The following describes two proteins that form a bound complex.

Contacts between the two chains:
Residue N214 in the first protein interacts with residue Y219 in the second protein (closest heavy-atom distance 2.9 Å).
Residue N214 in the first protein contacts residue R218 in the second protein (closest heavy-atom distance 2.8 Å).
Residue P413 in the first protein interacts with residue F370 in the second protein (closest heavy-atom distance 2.8 Å).
Residue N135 in the first protein is in contact with residue L311 in the second protein (closest heavy-atom distance 2.9 Å).
Residue N414 in the first protein interacts with residue G368 in the second protein (closest heavy-atom distance 2.9 Å).
Residue N363 in the first protein is in contact with residue G419 in the second protein (closest heavy-atom distance 3.2 Å).
Residue F134 in the first protein is in contact with residue S312 in the second protein (closest heavy-atom distance 3.1 Å).
Residue V415 in the first protein interacts with residue G367 in the second protein (closest heavy-atom distance 3.0 Å).
Residue Y219 in the first protein is in contact with residue N214 in the second protein (closest heavy-atom distance 3.2 Å).
Residue N166 in the first protein interacts with residue V198 in the second protein (closest heavy-atom distance 3.2 Å).
Residue N158 in the first protein contacts residue G156 in the second protein (closest heavy-atom distance 3.0 Å).
Residue D143 in the first protein is in contact with residue K291 in the second protein (closest heavy-atom distance 2.6 Å).
Residue Y138 in the first protein interacts with residue D315 in the second protein (closest heavy-atom distance 2.7 Å).
Residue T154 in the first protein is in contact with residue N158 in the second protein (closest heavy-atom distance 3.0 Å).
Residue Q304 in the first protein contacts residue S129 in the second protein (closest heavy-atom distance 2.4 Å).
Residue M369 in the first protein interacts with residue K412 in the second protein (closest heavy-atom distance 3.2 Å).
Residue K291 in the first protein interacts with residue D143 in the second protein (closest heavy-atom distance 3.0 Å).
Residue Y219 in the first protein interacts with residue Y219 in the second protein (closest heavy-atom distance 3.1 Å).
Residue G367 in the first protein interacts with residue V415 in the second protein (closest heavy-atom distance 3.2 Å).
Residue N328 in the first protein contacts residue G419 in the second protein (closest heavy-atom distance 3.1 Å).
Residue R218 in the first protein contacts residue N214 in the second protein (closest heavy-atom distance 2.8 Å).
Residue S210 in the first protein is in contact with residue Y219 in the second protein (closest heavy-atom distance 3.2 Å).
Residue F370 in the first protein is in contact with residue T409 in the second protein (closest heavy-atom distance 3.2 Å).
Residue N158 in the first protein interacts with residue T154 in the second protein (closest heavy-atom distance 3.0 Å).
Residue K90 in the first protein contacts residue W297 in the second protein (closest heavy-atom distance 3.0 Å).
Residue G368 in the first protein interacts with residue V415 in the second protein (closest heavy-atom distance 3.2 Å).
Residue K412 in the first protein interacts with residue M369 in the second protein (closest heavy-atom distance 3.2 Å).
Residue L311 in the first protein contacts residue N135 in the second protein (closest heavy-atom distance 2.7 Å).
Residue D315 in the first protein contacts residue Y138 in the second protein (closest heavy-atom distance 2.8 Å).
Residue K142 in the first protein is in contact with residue D315 in the second protein (closest heavy-atom distance 3.1 Å).
Residue N158 in the first protein is in contact with residue L153 in the second protein (closest heavy-atom distance 2.4 Å).
Residue D371 in the first protein contacts residue K412 in the second protein (closest heavy-atom distance 3.2 Å).
Residue L153 in the first protein is in contact with residue N158 in the second protein (closest heavy-atom distance 2.4 Å).
Residue I96 in the first protein is in contact with residue V180 in the second protein (closest heavy-atom distance 3.2 Å).
Residue E298 in the first protein contacts residue K90 in the second protein (closest heavy-atom distance 2.6 Å).
Residue F132 in the first protein interacts with residue F303 in the second protein (closest heavy-atom distance 3.1 Å).
Residue R209 in the first protein interacts with residue L170 in the second protein (closest heavy-atom distance 2.7 Å).
Residue N135 in the first protein interacts with residue L309 in the second protein (closest heavy-atom distance 3.2 Å).
Residue S312 in the first protein contacts residue F134 in the second protein (closest heavy-atom distance 3.0 Å).
Residue S344 in the first protein is in contact with residue R262 in the second protein (closest heavy-atom distance 2.5 Å).
Residue V198 in the first protein interacts with residue N166 in the second protein (closest heavy-atom distance 3.1 Å).
Residue Y377 in the first protein contacts residue T409 in the second protein (closest heavy-atom distance 3.2 Å).
Residue W297 in the first protein interacts with residue D50 in the second protein (closest heavy-atom distance 3.1 Å).
Residue N166 in the first protein interacts with residue V199 in the second protein (closest heavy-atom distance 3.1 Å).
Residue V415 in the first protein is in contact with residue G368 in the second protein (closest heavy-atom distance 3.2 Å).
Residue N256 in the first protein is in contact with residue K429 in the second protein (closest heavy-atom distance 3.1 Å).
Residue N363 in the first protein is in contact with residue D418 in the second protein (closest heavy-atom distance 3.2 Å).
Residue T266 in the first protein contacts residue G406 in the second protein (closest heavy-atom distance 3.1 Å).
Residue G368 in the first protein contacts residue N414 in the second protein (closest heavy-atom distance 2.5 Å).
Residue S129 in the first protein interacts with residue Q304 in the second protein (closest heavy-atom distance 2.5 Å).
Residue I421 in the first protein contacts residue K271 in the second protein (closest heavy-atom distance 3.1 Å).
Residue G156 in the first protein interacts with residue N158 in the second protein (closest heavy-atom distance 3.1 Å).
Residue T409 in the first protein contacts residue Y377 in the second protein (closest heavy-atom distance 3.1 Å).
Residue L170 in the first protein is in contact with residue R209 in the second protein (closest heavy-atom distance 2.8 Å).
Residue G264 in the first protein contacts residue G406 in the second protein (closest heavy-atom distance 3.2 Å).
Residue I91 in the first protein contacts residue W297 in the second protein (closest heavy-atom distance 3.2 Å).
Residue W297 in the first protein interacts with residue K90 in the second protein (closest heavy-atom distance 2.9 Å).
Residue L402 in the first protein interacts with residue K348 in the second protein (closest heavy-atom distance 3.1 Å).
Residue F370 in the first protein is in contact with residue P413 in the second protein (closest heavy-atom distance 3.0 Å).
Residue R262 in the first protein contacts residue S344 in the second protein (closest heavy-atom distance 2.6 Å).

Sequence of the first protein:
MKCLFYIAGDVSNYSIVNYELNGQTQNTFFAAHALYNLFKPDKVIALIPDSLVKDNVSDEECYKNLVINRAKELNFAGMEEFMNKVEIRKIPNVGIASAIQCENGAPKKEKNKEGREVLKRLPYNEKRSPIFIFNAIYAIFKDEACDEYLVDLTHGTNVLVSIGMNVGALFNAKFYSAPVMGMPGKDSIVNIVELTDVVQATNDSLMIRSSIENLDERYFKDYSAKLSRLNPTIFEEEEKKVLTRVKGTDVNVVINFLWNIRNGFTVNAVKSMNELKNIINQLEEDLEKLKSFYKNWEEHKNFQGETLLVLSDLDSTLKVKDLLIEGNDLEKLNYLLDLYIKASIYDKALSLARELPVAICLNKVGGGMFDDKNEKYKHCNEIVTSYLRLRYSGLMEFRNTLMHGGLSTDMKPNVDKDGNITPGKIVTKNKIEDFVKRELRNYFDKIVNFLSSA

Sequence of the second protein:
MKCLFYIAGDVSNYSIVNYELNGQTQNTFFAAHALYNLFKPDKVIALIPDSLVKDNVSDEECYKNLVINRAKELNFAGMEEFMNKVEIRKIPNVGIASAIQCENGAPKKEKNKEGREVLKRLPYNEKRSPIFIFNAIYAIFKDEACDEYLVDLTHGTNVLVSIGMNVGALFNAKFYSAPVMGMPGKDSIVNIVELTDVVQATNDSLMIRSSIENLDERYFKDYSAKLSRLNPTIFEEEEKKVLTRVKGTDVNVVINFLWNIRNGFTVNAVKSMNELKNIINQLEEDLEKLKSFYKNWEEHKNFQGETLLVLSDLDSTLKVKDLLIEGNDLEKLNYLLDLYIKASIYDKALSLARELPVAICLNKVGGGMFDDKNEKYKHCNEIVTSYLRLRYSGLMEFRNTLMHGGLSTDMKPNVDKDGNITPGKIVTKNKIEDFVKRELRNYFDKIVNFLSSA